Sequence of protein 2:
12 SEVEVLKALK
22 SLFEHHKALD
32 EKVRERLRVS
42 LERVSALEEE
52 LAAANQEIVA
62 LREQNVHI

Sequence of protein 1:
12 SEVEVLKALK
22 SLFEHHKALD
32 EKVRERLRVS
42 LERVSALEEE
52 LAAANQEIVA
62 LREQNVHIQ

The following describes two proteins that form a bound complex.

Contacts between the two chains:
Residue L48 in protein 1 is in contact with residue L48 in protein 2 (closest heavy-atom distance 3.9 Å).
Residue L38 in protein 1 contacts residue V34 in protein 2 (closest heavy-atom distance 3.9 Å).
Residue V45 in protein 1 is in contact with residue S41 in protein 2 (closest heavy-atom distance 3.6 Å).
Residue A55 in protein 1 interacts with residue L52 in protein 2 (closest heavy-atom distance 4.1 Å).
Residue N66 in protein 1 is in contact with residue N66 in protein 2 (closest heavy-atom distance 2.8 Å).
Residue L52 in protein 1 interacts with residue L52 in protein 2 (closest heavy-atom distance 3.9 Å).
Residue V34 in protein 1 is in contact with residue V34 in protein 2 (closest heavy-atom distance 3.9 Å).
Residue E51 in protein 1 is in contact with residue L52 in protein 2 (closest heavy-atom distance 3.3 Å).
Residue L48 in protein 1 is in contact with residue E49 in protein 2 (closest heavy-atom distance 4.1 Å).
Residue F24 in protein 1 interacts with residue L20 in protein 2 (closest heavy-atom distance 3.7 Å).
Residue L38 in protein 1 interacts with residue L38 in protein 2 (closest heavy-atom distance 3.5 Å).
Residue E49 in protein 1 is in contact with residue R44 in protein 2 (closest heavy-atom distance 3.3 Å).
Residue L38 in protein 1 contacts residue R37 in protein 2 (closest heavy-atom distance 3.8 Å).
Residue V45 in protein 1 is in contact with residue R44 in protein 2 (closest heavy-atom distance 3.7 Å).
Residue E58 in protein 1 contacts residue R63 in protein 2 (closest heavy-atom distance 2.3 Å).
Residue I69 in protein 1 interacts with residue I69 in protein 2 (closest heavy-atom distance 3.7 Å).
Residue S41 in protein 1 interacts with residue L42 in protein 2 (closest heavy-atom distance 3.5 Å).
Residue F24 in protein 1 interacts with residue L23 in protein 2 (closest heavy-atom distance 4.0 Å).
Residue R63 in protein 1 is in contact with residue E58 in protein 2 (closest heavy-atom distance 3.0 Å).
Residue I59 in protein 1 is in contact with residue A55 in protein 2 (closest heavy-atom distance 3.8 Å).
Residue E49 in protein 1 is in contact with residue L48 in protein 2 (closest heavy-atom distance 3.8 Å).
Residue I59 in protein 1 is in contact with residue I59 in protein 2 (closest heavy-atom distance 3.6 Å).
Residue R44 in protein 1 is in contact with residue E49 in protein 2 (closest heavy-atom distance 4.1 Å).
Residue L42 in protein 1 is in contact with residue S41 in protein 2 (closest heavy-atom distance 4.0 Å).
Residue L62 in protein 1 contacts residue R63 in protein 2 (closest heavy-atom distance 3.7 Å).
Residue L52 in protein 1 is in contact with residue E51 in protein 2 (closest heavy-atom distance 3.5 Å).
Residue V34 in protein 1 contacts residue R35 in protein 2 (closest heavy-atom distance 3.3 Å).
Residue Q65 in protein 1 contacts residue N66 in protein 2 (closest heavy-atom distance 3.9 Å).
Residue V34 in protein 1 interacts with residue L38 in protein 2 (closest heavy-atom distance 3.9 Å).
Residue N66 in protein 1 interacts with residue I69 in protein 2 (closest heavy-atom distance 4.2 Å).
Residue D31 in protein 1 interacts with residue D31 in protein 2 (closest heavy-atom distance 4.1 Å).
Residue L62 in protein 1 interacts with residue I59 in protein 2 (closest heavy-atom distance 3.8 Å).
Residue L38 in protein 1 is in contact with residue S41 in protein 2 (closest heavy-atom distance 3.9 Å).
Residue L62 in protein 1 contacts residue N66 in protein 2 (closest heavy-atom distance 3.2 Å).
Residue H27 in protein 1 interacts with residue D31 in protein 2 (closest heavy-atom distance 2.7 Å).
Residue L42 in protein 1 is in contact with residue R37 in protein 2 (closest heavy-atom distance 3.8 Å).
Residue L20 in protein 1 contacts residue F24 in protein 2 (closest heavy-atom distance 3.9 Å).
Residue R44 in protein 1 is in contact with residue V45 in protein 2 (closest heavy-atom distance 3.9 Å).
Residue R35 in protein 1 interacts with residue V34 in protein 2 (closest heavy-atom distance 3.4 Å).
Residue I59 in protein 1 contacts residue L62 in protein 2 (closest heavy-atom distance 3.8 Å).
Residue L30 in protein 1 interacts with residue R35 in protein 2 (closest heavy-atom distance 4.1 Å).
Residue F24 in protein 1 contacts residue F24 in protein 2 (closest heavy-atom distance 3.4 Å).
Residue S41 in protein 1 interacts with residue V45 in protein 2 (closest heavy-atom distance 4.0 Å).
Residue H27 in protein 1 contacts residue H27 in protein 2 (closest heavy-atom distance 3.4 Å).
Residue L48 in protein 1 is in contact with residue V45 in protein 2 (closest heavy-atom distance 3.8 Å).
Residue R63 in protein 1 interacts with residue L62 in protein 2 (closest heavy-atom distance 3.9 Å).
Residue A55 in protein 1 interacts with residue A55 in protein 2 (closest heavy-atom distance 3.8 Å).
Residue D31 in protein 1 contacts residue V34 in protein 2 (closest heavy-atom distance 4.2 Å).
Residue V45 in protein 1 interacts with residue L48 in protein 2 (closest heavy-atom distance 3.8 Å).
Residue L52 in protein 1 interacts with residue A55 in protein 2 (closest heavy-atom distance 4.1 Å).
Residue L52 in protein 1 is in contact with residue L48 in protein 2 (closest heavy-atom distance 3.9 Å).
Residue I59 in protein 1 is in contact with residue E58 in protein 2 (closest heavy-atom distance 3.9 Å).
Residue E58 in protein 1 contacts residue I59 in protein 2 (closest heavy-atom distance 3.6 Å).
Residue V45 in protein 1 is in contact with residue V45 in protein 2 (closest heavy-atom distance 3.7 Å).
Residue S41 in protein 1 contacts residue S41 in protein 2 (closest heavy-atom distance 2.9 Å).
Residue L48 in protein 1 contacts residue L52 in protein 2 (closest heavy-atom distance 4.0 Å).
Residue A55 in protein 1 is in contact with residue I59 in protein 2 (closest heavy-atom distance 3.8 Å).
Residue Q70 in protein 1 contacts residue I69 in protein 2 (closest heavy-atom distance 3.4 Å).
Residue R37 in protein 1 is in contact with residue L38 in protein 2 (closest heavy-atom distance 3.6 Å).
Residue L62 in protein 1 contacts residue L62 in protein 2 (closest heavy-atom distance 4.0 Å).